Residue-level contacts at the interface:
Residue V43 in the second protein interacts with residue F209 in the first protein (closest heavy-atom distance 4.7 Å).
Residue P54 in the second protein contacts residue V213 in the first protein (closest heavy-atom distance 4.5 Å).
Residue L47 in the second protein interacts with residue F209 in the first protein (closest heavy-atom distance 4.0 Å).
Residue A51 in the second protein interacts with residue V213 in the first protein (closest heavy-atom distance 3.9 Å).
Residue A51 in the second protein is in contact with residue I207 in the first protein (closest heavy-atom distance 3.7 Å).
Residue F81 in the second protein is in contact with residue F209 in the first protein (closest heavy-atom distance 3.4 Å).
Residue K83 in the second protein contacts residue K214 in the first protein (closest heavy-atom distance 3.2 Å).
Residue P54 in the second protein contacts residue K214 in the first protein (closest heavy-atom distance 3.7 Å).
Residue L47 in the second protein interacts with residue G208 in the first protein (closest heavy-atom distance 4.7 Å).
Residue E50 in the second protein interacts with residue I207 in the first protein (closest heavy-atom distance 4.9 Å).
Residue F48 in the second protein contacts residue I207 in the first protein (closest heavy-atom distance 3.8 Å).
Residue K83 in the second protein is in contact with residue V213 in the first protein (closest heavy-atom distance 4.7 Å).
Residue A51 in the second protein interacts with residue G206 in the first protein (closest heavy-atom distance 3.9 Å).
Residue T78 in the second protein contacts residue F209 in the first protein (closest heavy-atom distance 3.8 Å).
Residue E50 in the second protein contacts residue V213 in the first protein (closest heavy-atom distance 4.2 Å).
Residue L47 in the second protein interacts with residue I207 in the first protein (closest heavy-atom distance 3.5 Å).

Sequence of the first protein:
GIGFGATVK

This data describes a binding interaction between two proteins.

Sequence of the second protein:
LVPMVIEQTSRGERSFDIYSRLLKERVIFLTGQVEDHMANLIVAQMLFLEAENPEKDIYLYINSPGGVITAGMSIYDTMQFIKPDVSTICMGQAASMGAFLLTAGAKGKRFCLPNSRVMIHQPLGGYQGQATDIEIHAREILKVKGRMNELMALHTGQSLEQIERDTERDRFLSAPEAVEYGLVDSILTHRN